Interface contacts:
Residue T230 in protein 2 interacts with residue W66 in protein 1 (closest heavy-atom distance 3.6 Å).
Residue G185 in protein 2 interacts with residue S26 in protein 1 (closest heavy-atom distance 3.7 Å).
Residue S246 in protein 2 interacts with residue R73 in protein 1 (closest heavy-atom distance 2.7 Å).
Residue N180 in protein 2 contacts residue E42 in protein 1 (closest heavy-atom distance 3.8 Å).
Residue E181 in protein 2 is in contact with residue V38 in protein 1 (closest heavy-atom distance 3.9 Å).
Residue S234 in protein 2 is in contact with residue L77 in protein 1 (closest heavy-atom distance 3.6 Å).
Residue P184 in protein 2 interacts with residue G46 in protein 1 (closest heavy-atom distance 3.6 Å).
Residue L173 in protein 2 is in contact with residue I45 in protein 1 (closest heavy-atom distance 3.4 Å).
Residue P191 in protein 2 contacts residue Q71 in protein 1 (closest heavy-atom distance 4.0 Å).
Residue E224 in protein 2 is in contact with residue F49 in protein 1 (closest heavy-atom distance 3.5 Å).
Residue A186 in protein 2 contacts residue D67 in protein 1 (closest heavy-atom distance 3.1 Å).
Residue S237 in protein 2 interacts with residue L77 in protein 1 (closest heavy-atom distance 3.7 Å).
Residue E181 in protein 2 contacts residue S43 in protein 1 (closest heavy-atom distance 3.7 Å).
Residue A183 in protein 2 contacts residue I45 in protein 1 (closest heavy-atom distance 3.4 Å).
Residue A226 in protein 2 contacts residue W66 in protein 1 (closest heavy-atom distance 4.0 Å).
Residue G185 in protein 2 interacts with residue D67 in protein 1 (closest heavy-atom distance 3.7 Å).
Residue D187 in protein 2 is in contact with residue V21 in protein 1 (closest heavy-atom distance 3.7 Å).
Residue L233 in protein 2 is in contact with residue M80 in protein 1 (closest heavy-atom distance 4.0 Å).
Residue I247 in protein 2 contacts residue R73 in protein 1 (closest heavy-atom distance 3.6 Å).
Residue A183 in protein 2 contacts residue S26 in protein 1 (closest heavy-atom distance 3.9 Å).
Residue A186 in protein 2 is in contact with residue T68 in protein 1 (closest heavy-atom distance 3.5 Å).
Residue S248 in protein 2 interacts with residue R73 in protein 1 (closest heavy-atom distance 2.9 Å).
Residue Y227 in protein 2 contacts residue F49 in protein 1 (closest heavy-atom distance 3.6 Å).
Residue N182 in protein 2 is in contact with residue S43 in protein 1 (closest heavy-atom distance 3.9 Å).
Residue N125 in protein 2 contacts residue R73 in protein 1 (closest heavy-atom distance 3.2 Å).
Residue F238 in protein 2 contacts residue L77 in protein 1 (closest heavy-atom distance 3.9 Å).
Residue N182 in protein 2 contacts residue S26 in protein 1 (closest heavy-atom distance 4.0 Å).
Residue F238 in protein 2 interacts with residue R73 in protein 1 (closest heavy-atom distance 3.6 Å).
Residue D187 in protein 2 interacts with residue A69 in protein 1 (closest heavy-atom distance 3.3 Å).
Residue S234 in protein 2 is in contact with residue M80 in protein 1 (closest heavy-atom distance 3.6 Å).
Residue T230 in protein 2 interacts with residue M80 in protein 1 (closest heavy-atom distance 3.6 Å).
Residue D127 in protein 2 interacts with residue Q71 in protein 1 (closest heavy-atom distance 3.5 Å).
Residue K245 in protein 2 contacts residue R73 in protein 1 (closest heavy-atom distance 3.9 Å).
Residue D127 in protein 2 is in contact with residue R73 in protein 1 (closest heavy-atom distance 2.7 Å).
Residue L173 in protein 2 contacts residue T44 in protein 1 (closest heavy-atom distance 3.8 Å).
Residue A186 in protein 2 contacts residue A48 in protein 1 (closest heavy-atom distance 3.8 Å).
Residue A186 in protein 2 contacts residue A69 in protein 1 (closest heavy-atom distance 3.7 Å).
Residue Y227 in protein 2 is in contact with residue D67 in protein 1 (closest heavy-atom distance 2.7 Å).
Residue G223 in protein 2 contacts residue F49 in protein 1 (closest heavy-atom distance 3.6 Å).
Residue L173 in protein 2 interacts with residue G46 in protein 1 (closest heavy-atom distance 3.5 Å).
Residue N182 in protein 2 interacts with residue V38 in protein 1 (closest heavy-atom distance 3.9 Å).
Residue I194 in protein 2 is in contact with residue Y74 in protein 1 (closest heavy-atom distance 3.4 Å).
Residue A183 in protein 2 interacts with residue S43 in protein 1 (closest heavy-atom distance 3.5 Å).
Residue Y227 in protein 2 contacts residue W66 in protein 1 (closest heavy-atom distance 3.4 Å).
Residue Y227 in protein 2 contacts residue A48 in protein 1 (closest heavy-atom distance 3.2 Å).
Residue L190 in protein 2 is in contact with residue Y81 in protein 1 (closest heavy-atom distance 3.6 Å).
Residue L126 in protein 2 interacts with residue R73 in protein 1 (closest heavy-atom distance 3.9 Å).
Residue D187 in protein 2 contacts residue Q71 in protein 1 (closest heavy-atom distance 3.1 Å).
Residue S234 in protein 2 interacts with residue Y81 in protein 1 (closest heavy-atom distance 2.8 Å).
Residue N231 in protein 2 interacts with residue Y81 in protein 1 (closest heavy-atom distance 3.3 Å).
Residue L126 in protein 2 contacts residue Y74 in protein 1 (closest heavy-atom distance 2.5 Å).
Residue S237 in protein 2 contacts residue M80 in protein 1 (closest heavy-atom distance 3.8 Å).
Residue G223 in protein 2 is in contact with residue E64 in protein 1 (closest heavy-atom distance 3.6 Å).
Residue F238 in protein 2 contacts residue Y74 in protein 1 (closest heavy-atom distance 3.8 Å).
Residue P184 in protein 2 is in contact with residue A47 in protein 1 (closest heavy-atom distance 3.0 Å).
Residue D187 in protein 2 interacts with residue T68 in protein 1 (closest heavy-atom distance 3.4 Å).
Residue P191 in protein 2 interacts with residue Y74 in protein 1 (closest heavy-atom distance 3.4 Å).
Residue D187 in protein 2 is in contact with residue K25 in protein 1 (closest heavy-atom distance 2.8 Å).
Residue N182 in protein 2 is in contact with residue S27 in protein 1 (closest heavy-atom distance 3.1 Å).
Residue D187 in protein 2 interacts with residue G70 in protein 1 (closest heavy-atom distance 2.7 Å).

Sequence of protein 2:
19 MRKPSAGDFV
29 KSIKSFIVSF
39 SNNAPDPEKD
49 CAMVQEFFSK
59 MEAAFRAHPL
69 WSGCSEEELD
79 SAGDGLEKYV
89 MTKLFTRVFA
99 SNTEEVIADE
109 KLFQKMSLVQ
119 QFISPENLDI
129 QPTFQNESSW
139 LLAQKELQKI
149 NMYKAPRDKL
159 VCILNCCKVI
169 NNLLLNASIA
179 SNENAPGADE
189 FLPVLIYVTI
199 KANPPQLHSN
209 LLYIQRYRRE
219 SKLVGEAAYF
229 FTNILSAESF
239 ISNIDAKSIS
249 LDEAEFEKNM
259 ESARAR

Sequence of protein 1:
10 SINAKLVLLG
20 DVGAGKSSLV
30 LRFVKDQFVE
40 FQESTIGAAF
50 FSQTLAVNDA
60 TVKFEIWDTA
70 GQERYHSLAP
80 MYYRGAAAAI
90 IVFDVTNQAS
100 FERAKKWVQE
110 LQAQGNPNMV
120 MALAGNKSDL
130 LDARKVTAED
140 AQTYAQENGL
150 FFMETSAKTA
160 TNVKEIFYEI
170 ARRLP

These two protein chains interact to form a complex.